Sequence of chain B:
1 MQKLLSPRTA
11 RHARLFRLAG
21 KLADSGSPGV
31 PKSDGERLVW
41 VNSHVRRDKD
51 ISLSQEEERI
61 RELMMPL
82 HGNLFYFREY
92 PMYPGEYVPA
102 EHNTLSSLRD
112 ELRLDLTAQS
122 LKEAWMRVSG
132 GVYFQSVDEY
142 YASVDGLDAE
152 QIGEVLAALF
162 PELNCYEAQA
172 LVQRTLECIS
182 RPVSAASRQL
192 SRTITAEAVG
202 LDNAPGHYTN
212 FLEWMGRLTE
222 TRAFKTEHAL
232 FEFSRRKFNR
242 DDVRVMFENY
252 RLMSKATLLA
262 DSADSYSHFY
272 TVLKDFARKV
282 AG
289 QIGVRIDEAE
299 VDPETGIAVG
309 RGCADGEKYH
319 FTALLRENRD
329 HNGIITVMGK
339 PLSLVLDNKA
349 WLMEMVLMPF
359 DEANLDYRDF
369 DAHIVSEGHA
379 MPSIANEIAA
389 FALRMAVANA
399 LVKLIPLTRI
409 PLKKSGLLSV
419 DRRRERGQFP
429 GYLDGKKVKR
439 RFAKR

Sequence of chain A:
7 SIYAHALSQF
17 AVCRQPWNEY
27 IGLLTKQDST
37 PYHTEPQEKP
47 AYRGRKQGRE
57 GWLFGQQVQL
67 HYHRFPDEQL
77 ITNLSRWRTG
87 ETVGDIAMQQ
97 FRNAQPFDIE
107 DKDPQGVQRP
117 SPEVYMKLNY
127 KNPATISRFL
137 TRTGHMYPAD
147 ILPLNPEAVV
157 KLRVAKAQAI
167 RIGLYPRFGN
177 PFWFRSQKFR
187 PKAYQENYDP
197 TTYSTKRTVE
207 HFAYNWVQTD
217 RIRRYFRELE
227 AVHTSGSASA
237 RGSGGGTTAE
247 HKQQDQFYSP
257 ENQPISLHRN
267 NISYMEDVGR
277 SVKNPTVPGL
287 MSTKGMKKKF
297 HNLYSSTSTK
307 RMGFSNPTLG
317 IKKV

The following describes two proteins that form a bound complex.

Interface contacts:
Residue F88 in chain B is in contact with residue Q191 in chain A (closest heavy-atom distance 3.5 Å).
Residue P95 in chain B is in contact with residue Q101 in chain A (closest heavy-atom distance 2.9 Å).
Residue H82 in chain B interacts with residue R217 in chain A (closest heavy-atom distance 3.2 Å).
Residue P100 in chain B is in contact with residue Q95 in chain A (closest heavy-atom distance 3.2 Å).
Residue G291 in chain B is in contact with residue Q250 in chain A (closest heavy-atom distance 3.6 Å).
Residue M93 in chain B is in contact with residue F103 in chain A (closest heavy-atom distance 3.7 Å).
Residue S130 in chain B interacts with residue H229 in chain A (closest heavy-atom distance 3.4 Å).
Residue I294 in chain B is in contact with residue Q249 in chain A (closest heavy-atom distance 3.1 Å).
Residue R218 in chain B contacts residue R84 in chain A (closest heavy-atom distance 3.6 Å).
Residue N84 in chain B interacts with residue Y210 in chain A (closest heavy-atom distance 3.3 Å).
Residue R89 in chain B is in contact with residue E192 in chain A (closest heavy-atom distance 2.8 Å).
Residue F86 in chain B contacts residue Y210 in chain A (closest heavy-atom distance 3.8 Å).
Residue F86 in chain B interacts with residue A209 in chain A (closest heavy-atom distance 3.6 Å).
Residue E221 in chain B is in contact with residue R84 in chain A (closest heavy-atom distance 3.8 Å).
Residue G132 in chain B interacts with residue H229 in chain A (closest heavy-atom distance 3.0 Å).
Residue P95 in chain B is in contact with residue T40 in chain A (closest heavy-atom distance 3.5 Å).
Residue Y94 in chain B interacts with residue F103 in chain A (closest heavy-atom distance 3.5 Å).
Residue E97 in chain B interacts with residue F97 in chain A (closest heavy-atom distance 3.1 Å).
Residue F88 in chain B interacts with residue E206 in chain A (closest heavy-atom distance 3.5 Å).
Residue L213 in chain B contacts residue L80 in chain A (closest heavy-atom distance 3.6 Å).
Residue E97 in chain B contacts residue Q96 in chain A (closest heavy-atom distance 3.1 Å).
Residue K412 in chain B contacts residue F253 in chain A (closest heavy-atom distance 3.5 Å).
Residue N84 in chain B interacts with residue Q214 in chain A (closest heavy-atom distance 3.0 Å).
Residue L213 in chain B interacts with residue L76 in chain A (closest heavy-atom distance 3.6 Å).
Residue P95 in chain B interacts with residue A100 in chain A (closest heavy-atom distance 3.7 Å).
Residue G96 in chain B contacts residue N99 in chain A (closest heavy-atom distance 2.8 Å).
Residue I408 in chain B interacts with residue F253 in chain A (closest heavy-atom distance 3.6 Å).
Residue P95 in chain B is in contact with residue F103 in chain A (closest heavy-atom distance 3.5 Å).
Residue D146 in chain B interacts with residue G242 in chain A (closest heavy-atom distance 3.7 Å).
Residue Y134 in chain B interacts with residue F222 in chain A (closest heavy-atom distance 3.7 Å).
Residue E214 in chain B is in contact with residue R84 in chain A (closest heavy-atom distance 2.9 Å).
Residue R193 in chain B interacts with residue R84 in chain A (closest heavy-atom distance 3.6 Å).
Residue G217 in chain B interacts with residue L80 in chain A (closest heavy-atom distance 3.5 Å).
Residue N84 in chain B is in contact with residue V213 in chain A (closest heavy-atom distance 3.0 Å).
Residue Y91 in chain B contacts residue N211 in chain A (closest heavy-atom distance 3.9 Å).
Residue Y98 in chain B interacts with residue Y38 in chain A (closest heavy-atom distance 3.6 Å).
Residue F88 in chain B is in contact with residue H207 in chain A (closest heavy-atom distance 3.3 Å).
Residue Y209 in chain B contacts residue D73 in chain A (closest heavy-atom distance 2.6 Å).
Residue N84 in chain B contacts residue R217 in chain A (closest heavy-atom distance 3.2 Å).
Residue M127 in chain B interacts with residue F222 in chain A (closest heavy-atom distance 3.6 Å).
Residue Y91 in chain B contacts residue Y194 in chain A (closest heavy-atom distance 3.1 Å).
Residue K412 in chain B contacts residue Q250 in chain A (closest heavy-atom distance 3.6 Å).
Residue Y94 in chain B is in contact with residue Q101 in chain A (closest heavy-atom distance 3.6 Å).
Residue R182 in chain B contacts residue E87 in chain A (closest heavy-atom distance 3.7 Å).
Residue V292 in chain B interacts with residue Q250 in chain A (closest heavy-atom distance 3.3 Å).
Residue V133 in chain B interacts with residue H229 in chain A (closest heavy-atom distance 3.6 Å).
Residue P409 in chain B is in contact with residue F253 in chain A (closest heavy-atom distance 2.6 Å).
Residue G132 in chain B interacts with residue L225 in chain A (closest heavy-atom distance 3.5 Å).
Residue P92 in chain B interacts with residue Y194 in chain A (closest heavy-atom distance 3.3 Å).
Residue G217 in chain B is in contact with residue R84 in chain A (closest heavy-atom distance 3.5 Å).
Residue F88 in chain B interacts with residue E192 in chain A (closest heavy-atom distance 3.6 Å).
Residue P92 in chain B interacts with residue F103 in chain A (closest heavy-atom distance 3.7 Å).
Residue P183 in chain B is in contact with residue T85 in chain A (closest heavy-atom distance 3.4 Å).
Residue G96 in chain B contacts residue T40 in chain A (closest heavy-atom distance 3.7 Å).
Residue F88 in chain B is in contact with residue Y210 in chain A (closest heavy-atom distance 3.7 Å).
Residue P95 in chain B is in contact with residue P102 in chain A (closest heavy-atom distance 3.4 Å).
Residue Y98 in chain B is in contact with residue Q96 in chain A (closest heavy-atom distance 3.1 Å).
Residue P183 in chain B is in contact with residue E87 in chain A (closest heavy-atom distance 3.5 Å).
Residue R89 in chain B interacts with residue N193 in chain A (closest heavy-atom distance 2.7 Å).
Residue G131 in chain B contacts residue H229 in chain A (closest heavy-atom distance 3.8 Å).